Contacts between the two chains:
Residue S17 in chain B is in contact with residue I14 in chain A (closest heavy-atom distance 4.0 Å).
Residue H58 in chain B interacts with residue V53 in chain A (closest heavy-atom distance 3.5 Å).
Residue M24 in chain B interacts with residue L17 in chain A (closest heavy-atom distance 4.0 Å).
Residue A66 in chain B interacts with residue V60 in chain A (closest heavy-atom distance 3.3 Å).
Residue V28 in chain B is in contact with residue I21 in chain A (closest heavy-atom distance 3.6 Å).
Residue G35 in chain B contacts residue F28 in chain A (closest heavy-atom distance 3.8 Å).
Residue A34 in chain B interacts with residue M29 in chain A (closest heavy-atom distance 3.1 Å).
Residue E30 in chain B is in contact with residue H25 in chain A (closest heavy-atom distance 2.8 Å).
Residue M41 in chain B is in contact with residue E36 in chain A (closest heavy-atom distance 3.1 Å).
Residue L13 in chain B contacts residue H11 in chain A (closest heavy-atom distance 3.4 Å).
Residue S31 in chain B contacts residue F28 in chain A (closest heavy-atom distance 3.5 Å).
Residue R23 in chain B is in contact with residue R22 in chain A (closest heavy-atom distance 4.0 Å).
Residue Q45 in chain B contacts residue G39 in chain A (closest heavy-atom distance 3.4 Å).
Residue A34 in chain B interacts with residue A32 in chain A (closest heavy-atom distance 3.9 Å).
Residue A34 in chain B is in contact with residue F28 in chain A (closest heavy-atom distance 3.8 Å).
Residue R23 in chain B interacts with residue E18 in chain A (closest heavy-atom distance 3.2 Å).
Residue S17 in chain B is in contact with residue H11 in chain A (closest heavy-atom distance 2.9 Å).
Residue A10 in chain B interacts with residue I7 in chain A (closest heavy-atom distance 3.5 Å).
Residue T38 in chain B contacts residue V35 in chain A (closest heavy-atom distance 4.0 Å).
Residue M24 in chain B contacts residue I14 in chain A (closest heavy-atom distance 3.0 Å).
Residue T38 in chain B interacts with residue A32 in chain A (closest heavy-atom distance 3.3 Å).
Residue Q48 in chain B is in contact with residue D43 in chain A (closest heavy-atom distance 3.5 Å).
Residue Q45 in chain B is in contact with residue V35 in chain A (closest heavy-atom distance 2.8 Å).
Residue R9 in chain B interacts with residue E8 in chain A (closest heavy-atom distance 2.7 Å).
Residue M6 in chain B interacts with residue L4 in chain A (closest heavy-atom distance 3.6 Å).
Residue D62 in chain B contacts residue E57 in chain A (closest heavy-atom distance 3.5 Å).
Residue M41 in chain B contacts residue V35 in chain A (closest heavy-atom distance 3.6 Å).
Residue S31 in chain B interacts with residue H25 in chain A (closest heavy-atom distance 3.1 Å).
Residue S20 in chain B interacts with residue I15 in chain A (closest heavy-atom distance 3.5 Å).
Residue V52 in chain B is in contact with residue I45 in chain A (closest heavy-atom distance 4.0 Å).
Residue L27 in chain B is in contact with residue R22 in chain A (closest heavy-atom distance 3.4 Å).
Residue L13 in chain B interacts with residue E8 in chain A (closest heavy-atom distance 3.6 Å).
Residue Q48 in chain B is in contact with residue I42 in chain A (closest heavy-atom distance 3.7 Å).
Residue T21 in chain B contacts residue I14 in chain A (closest heavy-atom distance 4.0 Å).
Residue R37 in chain B is in contact with residue E36 in chain A (closest heavy-atom distance 3.1 Å).
Residue S20 in chain B interacts with residue E18 in chain A (closest heavy-atom distance 2.5 Å).
Residue L13 in chain B contacts residue I7 in chain A (closest heavy-atom distance 4.0 Å).
Residue R9 in chain B contacts residue L4 in chain A (closest heavy-atom distance 3.7 Å).
Residue S31 in chain B contacts residue M29 in chain A (closest heavy-atom distance 3.5 Å).
Residue S20 in chain B is in contact with residue I14 in chain A (closest heavy-atom distance 3.4 Å).
Residue D62 in chain B is in contact with residue V56 in chain A (closest heavy-atom distance 3.5 Å).
Residue I59 in chain B contacts residue V53 in chain A (closest heavy-atom distance 4.0 Å).
Residue L42 in chain B contacts residue V35 in chain A (closest heavy-atom distance 3.8 Å).
Residue M63 in chain B is in contact with residue V56 in chain A (closest heavy-atom distance 3.8 Å).
Residue G55 in chain B is in contact with residue V53 in chain A (closest heavy-atom distance 3.7 Å).
Residue E30 in chain B contacts residue M29 in chain A (closest heavy-atom distance 3.2 Å).
Residue Q45 in chain B is in contact with residue I42 in chain A (closest heavy-atom distance 3.6 Å).
Residue D62 in chain B is in contact with residue V60 in chain A (closest heavy-atom distance 3.7 Å).
Residue Q48 in chain B is in contact with residue E46 in chain A (closest heavy-atom distance 2.8 Å).
Residue I59 in chain B is in contact with residue A52 in chain A (closest heavy-atom distance 3.9 Å).
Residue H58 in chain B interacts with residue E57 in chain A (closest heavy-atom distance 3.3 Å).
Residue M24 in chain B interacts with residue E18 in chain A (closest heavy-atom distance 3.7 Å).
Residue L27 in chain B interacts with residue I21 in chain A (closest heavy-atom distance 3.8 Å).
Residue E16 in chain B contacts residue H11 in chain A (closest heavy-atom distance 3.7 Å).
Residue R51 in chain B is in contact with residue E46 in chain A (closest heavy-atom distance 3.0 Å).
Residue L27 in chain B interacts with residue H25 in chain A (closest heavy-atom distance 3.1 Å).
Residue M24 in chain B is in contact with residue I21 in chain A (closest heavy-atom distance 4.1 Å).
Residue T38 in chain B interacts with residue M31 in chain A (closest heavy-atom distance 3.8 Å).
Residue V52 in chain B contacts residue E46 in chain A (closest heavy-atom distance 3.6 Å).
Residue M56 in chain B contacts residue V49 in chain A (closest heavy-atom distance 3.3 Å).

Sequence of chain A:
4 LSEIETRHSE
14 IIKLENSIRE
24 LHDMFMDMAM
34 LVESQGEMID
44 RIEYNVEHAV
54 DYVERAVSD

Sequence of chain B:
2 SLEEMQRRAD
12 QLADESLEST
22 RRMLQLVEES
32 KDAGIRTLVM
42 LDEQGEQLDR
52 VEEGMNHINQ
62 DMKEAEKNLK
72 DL

These two protein chains interact to form a complex.